Contacts between the two chains:
Residue D798 in protein 1 contacts residue G63 in protein 2 (closest heavy-atom distance 4.0 Å).
Residue Y795 in protein 1 interacts with residue G63 in protein 2 (closest heavy-atom distance 2.8 Å).
Residue H790 in protein 1 interacts with residue G63 in protein 2 (closest heavy-atom distance 4.8 Å).
Residue M797 in protein 1 interacts with residue G63 in protein 2 (closest heavy-atom distance 2.3 Å).
Residue E792 in protein 1 is in contact with residue G63 in protein 2 (closest heavy-atom distance 4.9 Å).
Residue K793 in protein 1 contacts residue D64 in protein 2 (closest heavy-atom distance 2.0 Å).
Residue K794 in protein 1 is in contact with residue D64 in protein 2 (closest heavy-atom distance 3.7 Å).
Residue K793 in protein 1 interacts with residue G63 in protein 2 (closest heavy-atom distance 1.7 Å).
Residue D798 in protein 1 interacts with residue E62 in protein 2 (closest heavy-atom distance 1.2 Å).
Residue M797 in protein 1 is in contact with residue D64 in protein 2 (closest heavy-atom distance 4.5 Å).
Residue E796 in protein 1 is in contact with residue G63 in protein 2 (closest heavy-atom distance 3.7 Å).
Residue M797 in protein 1 interacts with residue A6 in protein 2 (closest heavy-atom distance 4.7 Å).
Residue K791 in protein 1 contacts residue E62 in protein 2 (closest heavy-atom distance 4.3 Å).
Residue M797 in protein 1 is in contact with residue Y5 in protein 2 (closest heavy-atom distance 2.9 Å).
Residue E792 in protein 1 is in contact with residue E62 in protein 2 (closest heavy-atom distance 3.1 Å).
Residue K794 in protein 1 interacts with residue E62 in protein 2 (closest heavy-atom distance 1.0 Å).
Residue G800 in protein 1 is in contact with residue E62 in protein 2 (closest heavy-atom distance 4.7 Å).
Residue K794 in protein 1 is in contact with residue Y5 in protein 2 (closest heavy-atom distance 4.9 Å).
Residue E796 in protein 1 contacts residue E62 in protein 2 (closest heavy-atom distance 1.6 Å).
Residue Y795 in protein 1 is in contact with residue E62 in protein 2 (closest heavy-atom distance 1.1 Å).
Residue D798 in protein 1 interacts with residue Y5 in protein 2 (closest heavy-atom distance 4.7 Å).
Residue E796 in protein 1 contacts residue D64 in protein 2 (closest heavy-atom distance 3.5 Å).
Residue M797 in protein 1 is in contact with residue E62 in protein 2 (closest heavy-atom distance 2.2 Å).
Residue K793 in protein 1 interacts with residue E62 in protein 2 (closest heavy-atom distance 2.2 Å).
Residue F799 in protein 1 contacts residue E62 in protein 2 (closest heavy-atom distance 3.0 Å).
Residue K794 in protein 1 interacts with residue G63 in protein 2 (closest heavy-atom distance 1.5 Å).

Sequence of protein 2:
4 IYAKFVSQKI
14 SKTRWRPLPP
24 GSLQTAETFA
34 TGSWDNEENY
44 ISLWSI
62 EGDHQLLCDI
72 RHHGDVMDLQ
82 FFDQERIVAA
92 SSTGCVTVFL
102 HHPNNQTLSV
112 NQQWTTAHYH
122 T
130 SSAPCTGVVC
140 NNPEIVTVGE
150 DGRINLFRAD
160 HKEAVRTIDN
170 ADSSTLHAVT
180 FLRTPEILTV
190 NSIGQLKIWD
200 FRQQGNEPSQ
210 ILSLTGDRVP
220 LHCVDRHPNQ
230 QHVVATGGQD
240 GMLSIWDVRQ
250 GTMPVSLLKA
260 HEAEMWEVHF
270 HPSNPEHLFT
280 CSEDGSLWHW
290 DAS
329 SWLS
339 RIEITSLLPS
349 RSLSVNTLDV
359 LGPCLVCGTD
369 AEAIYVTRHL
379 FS

The following describes two proteins that form a bound complex.

Sequence of protein 1:
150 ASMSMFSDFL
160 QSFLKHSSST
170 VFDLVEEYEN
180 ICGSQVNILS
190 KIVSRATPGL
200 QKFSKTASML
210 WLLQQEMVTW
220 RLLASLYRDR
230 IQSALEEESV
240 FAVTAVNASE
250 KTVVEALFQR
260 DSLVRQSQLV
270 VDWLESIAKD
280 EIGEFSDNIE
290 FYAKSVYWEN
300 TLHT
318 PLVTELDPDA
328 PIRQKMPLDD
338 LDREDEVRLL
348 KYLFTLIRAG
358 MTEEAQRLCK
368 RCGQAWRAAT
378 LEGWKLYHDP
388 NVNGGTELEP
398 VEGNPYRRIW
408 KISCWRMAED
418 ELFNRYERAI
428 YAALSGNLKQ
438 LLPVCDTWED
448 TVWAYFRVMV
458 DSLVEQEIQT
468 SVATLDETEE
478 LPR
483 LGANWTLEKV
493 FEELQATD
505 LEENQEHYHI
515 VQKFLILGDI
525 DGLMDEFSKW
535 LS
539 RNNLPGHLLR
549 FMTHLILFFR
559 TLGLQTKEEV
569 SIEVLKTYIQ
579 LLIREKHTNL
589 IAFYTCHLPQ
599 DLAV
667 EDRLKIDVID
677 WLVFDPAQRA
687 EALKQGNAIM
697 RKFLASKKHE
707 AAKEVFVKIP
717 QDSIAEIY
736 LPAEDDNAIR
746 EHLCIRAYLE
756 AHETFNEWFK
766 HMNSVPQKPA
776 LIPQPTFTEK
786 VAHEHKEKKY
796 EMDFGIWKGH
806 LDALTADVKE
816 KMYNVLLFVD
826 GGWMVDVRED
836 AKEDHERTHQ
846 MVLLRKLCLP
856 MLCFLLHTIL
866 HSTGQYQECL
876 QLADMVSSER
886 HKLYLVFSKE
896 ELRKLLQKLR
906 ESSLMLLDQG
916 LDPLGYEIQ